Sequence of the second protein:
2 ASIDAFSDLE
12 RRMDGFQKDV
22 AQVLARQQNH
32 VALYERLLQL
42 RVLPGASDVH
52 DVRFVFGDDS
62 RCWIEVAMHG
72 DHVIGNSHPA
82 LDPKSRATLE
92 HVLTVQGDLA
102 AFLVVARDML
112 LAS

These two protein chains interact to form a complex.

Contacts between the two chains:
Residue F271 in the first protein interacts with residue V56 in the second protein (closest heavy-atom distance 4.1 Å).
Residue F244 in the first protein contacts residue M14 in the second protein (closest heavy-atom distance 3.5 Å).
Residue L269 in the first protein is in contact with residue V43 in the second protein (closest heavy-atom distance 4.9 Å).
Residue H236 in the first protein contacts residue F7 in the second protein (closest heavy-atom distance 3.8 Å).
Residue I248 in the first protein is in contact with residue Q18 in the second protein (closest heavy-atom distance 4.1 Å).
Residue I240 in the first protein contacts residue F7 in the second protein (closest heavy-atom distance 3.3 Å).
Residue S255 in the first protein contacts residue L25 in the second protein (closest heavy-atom distance 3.8 Å).
Residue F244 in the first protein is in contact with residue Q18 in the second protein (closest heavy-atom distance 3.7 Å).
Residue L252 in the first protein contacts residue L25 in the second protein (closest heavy-atom distance 4.1 Å).
Residue V237 in the first protein is in contact with residue I4 in the second protein (closest heavy-atom distance 4.1 Å).
Residue I248 in the first protein interacts with residue F17 in the second protein (closest heavy-atom distance 3.4 Å).
Residue E258 in the first protein is in contact with residue L25 in the second protein (closest heavy-atom distance 4.3 Å).
Residue E270 in the first protein contacts residue R42 in the second protein (closest heavy-atom distance 2.9 Å).
Residue I248 in the first protein contacts residue V21 in the second protein (closest heavy-atom distance 4.3 Å).
Residue N268 in the first protein interacts with residue L44 in the second protein (closest heavy-atom distance 4.7 Å).
Residue I240 in the first protein is in contact with residue M14 in the second protein (closest heavy-atom distance 3.8 Å).
Residue N247 in the first protein interacts with residue Q18 in the second protein (closest heavy-atom distance 3.0 Å).
Residue Q233 in the first protein interacts with residue D5 in the second protein (closest heavy-atom distance 2.8 Å).
Residue F244 in the first protein interacts with residue F17 in the second protein (closest heavy-atom distance 3.6 Å).
Residue S251 in the first protein is in contact with residue L25 in the second protein (closest heavy-atom distance 3.5 Å).
Residue L269 in the first protein interacts with residue P45 in the second protein (closest heavy-atom distance 3.9 Å).
Residue F271 in the first protein is in contact with residue W64 in the second protein (closest heavy-atom distance 3.7 Å).
Residue V237 in the first protein contacts residue F7 in the second protein (closest heavy-atom distance 3.5 Å).
Residue E265 in the first protein is in contact with residue A33 in the second protein (closest heavy-atom distance 4.1 Å).
Residue L266 in the first protein contacts residue N30 in the second protein (closest heavy-atom distance 3.0 Å).
Residue Q233 in the first protein contacts residue I4 in the second protein (closest heavy-atom distance 3.6 Å).
Residue F271 in the first protein is in contact with residue R42 in the second protein (closest heavy-atom distance 3.7 Å).
Residue I240 in the first protein contacts residue E11 in the second protein (closest heavy-atom distance 3.2 Å).
Residue F271 in the first protein is in contact with residue S61 in the second protein (closest heavy-atom distance 3.2 Å).
Residue L230 in the first protein contacts residue I4 in the second protein (closest heavy-atom distance 4.2 Å).
Residue V262 in the first protein contacts residue Q28 in the second protein (closest heavy-atom distance 4.7 Å).
Residue V234 in the first protein interacts with residue I4 in the second protein (closest heavy-atom distance 3.9 Å).
Residue V262 in the first protein is in contact with residue N30 in the second protein (closest heavy-atom distance 3.9 Å).
Residue T241 in the first protein interacts with residue F7 in the second protein (closest heavy-atom distance 4.4 Å).
Residue F271 in the first protein contacts residue L44 in the second protein (closest heavy-atom distance 4.3 Å).
Residue L259 in the first protein is in contact with residue Q28 in the second protein (closest heavy-atom distance 4.4 Å).
Residue F271 in the first protein contacts residue R54 in the second protein (closest heavy-atom distance 3.2 Å).
Residue E258 in the first protein contacts residue R27 in the second protein (closest heavy-atom distance 3.1 Å).
Residue L269 in the first protein contacts residue R42 in the second protein (closest heavy-atom distance 4.6 Å).
Residue L269 in the first protein interacts with residue L44 in the second protein (closest heavy-atom distance 4.0 Å).
Residue N268 in the first protein contacts residue R42 in the second protein (closest heavy-atom distance 4.3 Å).
Residue E270 in the first protein interacts with residue L44 in the second protein (closest heavy-atom distance 4.6 Å).
Residue S251 in the first protein is in contact with residue V21 in the second protein (closest heavy-atom distance 3.9 Å).
Residue K243 in the first protein is in contact with residue Q18 in the second protein (closest heavy-atom distance 4.6 Å).
Residue H236 in the first protein is in contact with residue E11 in the second protein (closest heavy-atom distance 3.2 Å).
Residue E265 in the first protein contacts residue N30 in the second protein (closest heavy-atom distance 2.6 Å).
Residue L266 in the first protein is in contact with residue V32 in the second protein (closest heavy-atom distance 4.3 Å).
Residue T241 in the first protein interacts with residue M14 in the second protein (closest heavy-atom distance 3.7 Å).

Sequence of the first protein:
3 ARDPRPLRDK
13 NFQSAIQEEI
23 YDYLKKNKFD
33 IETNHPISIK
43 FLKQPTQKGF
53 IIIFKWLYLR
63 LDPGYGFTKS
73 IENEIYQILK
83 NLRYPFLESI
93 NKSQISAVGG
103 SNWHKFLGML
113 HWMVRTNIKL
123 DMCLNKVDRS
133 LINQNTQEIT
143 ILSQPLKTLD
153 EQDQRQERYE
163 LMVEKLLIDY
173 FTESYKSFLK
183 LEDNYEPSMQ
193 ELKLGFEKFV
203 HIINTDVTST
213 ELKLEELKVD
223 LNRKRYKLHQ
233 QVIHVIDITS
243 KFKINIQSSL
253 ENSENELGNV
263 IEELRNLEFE